Contacts between the two chains:
Residue S546 in the second protein contacts residue S1206 in the first protein (closest heavy-atom distance 3.4 Å).
Residue G547 in the second protein is in contact with residue S1206 in the first protein (closest heavy-atom distance 4.9 Å).
Residue H545 in the second protein is in contact with residue S1206 in the first protein (closest heavy-atom distance 4.9 Å).

The following describes two proteins that form a bound complex.

Sequence of the first protein:
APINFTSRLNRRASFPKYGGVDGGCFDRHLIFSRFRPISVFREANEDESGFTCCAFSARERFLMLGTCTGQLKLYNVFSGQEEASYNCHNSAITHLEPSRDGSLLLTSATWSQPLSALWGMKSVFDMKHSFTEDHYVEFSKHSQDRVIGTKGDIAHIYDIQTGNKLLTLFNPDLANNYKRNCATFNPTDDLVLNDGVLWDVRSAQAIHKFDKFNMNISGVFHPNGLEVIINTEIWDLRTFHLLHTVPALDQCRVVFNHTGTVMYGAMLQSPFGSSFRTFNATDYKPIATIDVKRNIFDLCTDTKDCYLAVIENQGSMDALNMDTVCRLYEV

Sequence of the second protein:
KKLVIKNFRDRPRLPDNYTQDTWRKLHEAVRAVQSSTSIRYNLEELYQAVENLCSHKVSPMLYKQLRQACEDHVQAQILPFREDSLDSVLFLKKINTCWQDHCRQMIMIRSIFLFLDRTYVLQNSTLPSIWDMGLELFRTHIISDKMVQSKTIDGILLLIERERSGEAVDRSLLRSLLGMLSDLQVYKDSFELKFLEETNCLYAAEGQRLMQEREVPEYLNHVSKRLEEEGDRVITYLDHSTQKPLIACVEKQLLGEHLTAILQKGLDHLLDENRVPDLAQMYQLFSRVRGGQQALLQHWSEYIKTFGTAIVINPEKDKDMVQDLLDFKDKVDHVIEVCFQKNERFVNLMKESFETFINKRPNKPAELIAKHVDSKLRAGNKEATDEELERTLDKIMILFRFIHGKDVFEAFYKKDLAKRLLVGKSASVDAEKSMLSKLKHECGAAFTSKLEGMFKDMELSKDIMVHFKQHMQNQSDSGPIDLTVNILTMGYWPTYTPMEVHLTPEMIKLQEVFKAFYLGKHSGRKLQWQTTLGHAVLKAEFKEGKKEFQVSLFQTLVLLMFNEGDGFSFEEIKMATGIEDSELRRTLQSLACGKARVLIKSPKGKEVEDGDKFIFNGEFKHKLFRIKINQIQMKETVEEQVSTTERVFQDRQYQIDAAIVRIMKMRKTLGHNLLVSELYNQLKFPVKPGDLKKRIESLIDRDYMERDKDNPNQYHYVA